Interface contacts:
Residue S36 in the first protein interacts with residue V180 in the second protein (closest heavy-atom distance 3.7 Å).
Residue S36 in the first protein is in contact with residue F178 in the second protein (closest heavy-atom distance 4.8 Å).
Residue G38 in the first protein interacts with residue V180 in the second protein (closest heavy-atom distance 4.0 Å).
Residue V21 in the first protein is in contact with residue F176 in the second protein (closest heavy-atom distance 4.6 Å).
Residue M37 in the first protein is in contact with residue V180 in the second protein (closest heavy-atom distance 3.4 Å).

This data describes a binding interaction between two proteins.

Sequence of the first protein:
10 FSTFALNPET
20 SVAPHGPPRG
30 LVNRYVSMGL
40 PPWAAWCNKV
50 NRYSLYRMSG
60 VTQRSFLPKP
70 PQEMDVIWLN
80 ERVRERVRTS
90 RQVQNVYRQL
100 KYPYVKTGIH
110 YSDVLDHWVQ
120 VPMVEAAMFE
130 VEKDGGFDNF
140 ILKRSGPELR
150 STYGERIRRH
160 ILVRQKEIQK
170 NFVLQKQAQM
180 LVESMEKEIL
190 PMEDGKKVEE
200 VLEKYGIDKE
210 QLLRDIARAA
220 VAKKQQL

Sequence of the second protein:
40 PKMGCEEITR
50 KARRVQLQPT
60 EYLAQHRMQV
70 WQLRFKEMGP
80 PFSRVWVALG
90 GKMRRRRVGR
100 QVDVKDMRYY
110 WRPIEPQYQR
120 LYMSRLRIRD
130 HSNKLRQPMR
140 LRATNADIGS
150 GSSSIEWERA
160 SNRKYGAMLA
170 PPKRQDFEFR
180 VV